Sequence of chain B:
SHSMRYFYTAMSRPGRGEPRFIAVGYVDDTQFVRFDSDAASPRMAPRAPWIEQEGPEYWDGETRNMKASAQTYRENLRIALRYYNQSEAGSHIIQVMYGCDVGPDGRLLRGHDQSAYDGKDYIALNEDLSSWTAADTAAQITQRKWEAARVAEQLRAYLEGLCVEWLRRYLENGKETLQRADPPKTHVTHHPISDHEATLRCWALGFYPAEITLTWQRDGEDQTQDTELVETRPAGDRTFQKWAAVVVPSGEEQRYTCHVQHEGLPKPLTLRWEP

Sequence of chain A:
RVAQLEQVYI

These two protein chains interact to form a complex.

Interface contacts:
Residue T143 in chain B interacts with residue I10 in chain A (closest heavy-atom distance 2.7 Å).
Residue I80 in chain B interacts with residue Y9 in chain A (closest heavy-atom distance 4.0 Å).
Residue Y59 in chain B contacts residue R1 in chain A (closest heavy-atom distance 3.4 Å).
Residue T73 in chain B contacts residue Q7 in chain A (closest heavy-atom distance 3.9 Å).
Residue M5 in chain B contacts residue R1 in chain A (closest heavy-atom distance 4.0 Å).
Residue N66 in chain B contacts residue A3 in chain A (closest heavy-atom distance 4.9 Å).
Residue E58 in chain B interacts with residue R1 in chain A (closest heavy-atom distance 4.1 Å).
Residue Y9 in chain B is in contact with residue A3 in chain A (closest heavy-atom distance 4.6 Å).
Residue Q155 in chain B is in contact with residue L5 in chain A (closest heavy-atom distance 3.7 Å).
Residue L163 in chain B contacts residue V2 in chain A (closest heavy-atom distance 4.0 Å).
Residue N66 in chain B interacts with residue V2 in chain A (closest heavy-atom distance 3.9 Å).
Residue V152 in chain B contacts residue L5 in chain A (closest heavy-atom distance 4.3 Å).
Residue Y159 in chain B is in contact with residue A3 in chain A (closest heavy-atom distance 3.5 Å).
Residue N77 in chain B interacts with residue I10 in chain A (closest heavy-atom distance 2.9 Å).
Residue Q155 in chain B interacts with residue E6 in chain A (closest heavy-atom distance 4.7 Å).
Residue Y159 in chain B contacts residue Q4 in chain A (closest heavy-atom distance 4.8 Å).
Residue T73 in chain B interacts with residue V8 in chain A (closest heavy-atom distance 3.2 Å).
Residue K146 in chain B interacts with residue I10 in chain A (closest heavy-atom distance 3.9 Å).
Residue L163 in chain B contacts residue R1 in chain A (closest heavy-atom distance 4.2 Å).
Residue L156 in chain B is in contact with residue L5 in chain A (closest heavy-atom distance 4.2 Å).
Residue L156 in chain B contacts residue A3 in chain A (closest heavy-atom distance 4.6 Å).
Residue N66 in chain B is in contact with residue Q4 in chain A (closest heavy-atom distance 3.9 Å).
Residue Y9 in chain B interacts with residue V2 in chain A (closest heavy-atom distance 3.4 Å).
Residue W167 in chain B is in contact with residue R1 in chain A (closest heavy-atom distance 3.5 Å).
Residue M67 in chain B contacts residue V2 in chain A (closest heavy-atom distance 3.7 Å).
Residue E63 in chain B is in contact with residue V2 in chain A (closest heavy-atom distance 2.9 Å).
Residue E76 in chain B contacts residue Y9 in chain A (closest heavy-atom distance 3.6 Å).
Residue Y99 in chain B interacts with residue A3 in chain A (closest heavy-atom distance 3.0 Å).
Residue Y159 in chain B is in contact with residue L5 in chain A (closest heavy-atom distance 4.7 Å).
Residue Y99 in chain B is in contact with residue V2 in chain A (closest heavy-atom distance 3.4 Å).
Residue W147 in chain B contacts residue I10 in chain A (closest heavy-atom distance 3.9 Å).
Residue E63 in chain B contacts residue R1 in chain A (closest heavy-atom distance 2.8 Å).
Residue Y7 in chain B is in contact with residue V2 in chain A (closest heavy-atom distance 3.5 Å).
Residue Y7 in chain B contacts residue R1 in chain A (closest heavy-atom distance 3.1 Å).
Residue Y123 in chain B contacts residue I10 in chain A (closest heavy-atom distance 4.0 Å).
Residue N77 in chain B is in contact with residue Y9 in chain A (closest heavy-atom distance 3.2 Å).
Residue W147 in chain B is in contact with residue Y9 in chain A (closest heavy-atom distance 2.8 Å).
Residue Y171 in chain B interacts with residue R1 in chain A (closest heavy-atom distance 2.8 Å).
Residue G62 in chain B is in contact with residue R1 in chain A (closest heavy-atom distance 3.8 Å).
Residue Y159 in chain B is in contact with residue V2 in chain A (closest heavy-atom distance 3.7 Å).
Residue Y84 in chain B contacts residue I10 in chain A (closest heavy-atom distance 2.5 Å).
Residue T73 in chain B is in contact with residue Y9 in chain A (closest heavy-atom distance 4.0 Å).
Residue I80 in chain B is in contact with residue I10 in chain A (closest heavy-atom distance 3.7 Å).
Residue A81 in chain B interacts with residue I10 in chain A (closest heavy-atom distance 4.0 Å).
Residue N77 in chain B is in contact with residue V8 in chain A (closest heavy-atom distance 3.1 Å).
Residue N66 in chain B is in contact with residue R1 in chain A (closest heavy-atom distance 4.6 Å).
Residue W147 in chain B interacts with residue V8 in chain A (closest heavy-atom distance 3.6 Å).
Residue V152 in chain B interacts with residue V8 in chain A (closest heavy-atom distance 4.3 Å).
Residue M45 in chain B is in contact with residue V2 in chain A (closest heavy-atom distance 3.7 Å).
Residue Y159 in chain B interacts with residue R1 in chain A (closest heavy-atom distance 2.7 Å).
Residue I142 in chain B interacts with residue I10 in chain A (closest heavy-atom distance 4.7 Å).
Residue L163 in chain B contacts residue Q4 in chain A (closest heavy-atom distance 4.2 Å).